This data describes a binding interaction between two proteins.

Sequence of the first protein:
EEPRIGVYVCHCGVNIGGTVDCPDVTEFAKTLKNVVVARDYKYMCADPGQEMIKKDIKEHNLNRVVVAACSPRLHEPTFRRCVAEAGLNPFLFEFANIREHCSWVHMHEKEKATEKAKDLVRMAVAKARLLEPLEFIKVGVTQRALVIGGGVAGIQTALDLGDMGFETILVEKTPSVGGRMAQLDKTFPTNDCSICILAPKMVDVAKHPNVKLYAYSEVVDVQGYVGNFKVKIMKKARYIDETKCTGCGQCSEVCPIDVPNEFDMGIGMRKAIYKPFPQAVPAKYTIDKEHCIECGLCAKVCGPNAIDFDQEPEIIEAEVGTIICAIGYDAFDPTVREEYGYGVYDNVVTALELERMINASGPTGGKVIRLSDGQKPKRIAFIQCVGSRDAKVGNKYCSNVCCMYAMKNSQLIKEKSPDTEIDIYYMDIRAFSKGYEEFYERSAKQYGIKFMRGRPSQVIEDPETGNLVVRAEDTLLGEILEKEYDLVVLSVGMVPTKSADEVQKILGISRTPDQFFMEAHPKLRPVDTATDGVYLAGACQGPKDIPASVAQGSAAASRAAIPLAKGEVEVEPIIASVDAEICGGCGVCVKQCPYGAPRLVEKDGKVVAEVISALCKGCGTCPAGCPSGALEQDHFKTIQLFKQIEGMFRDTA

Interface contacts:
Residue E582 in the first protein is in contact with residue K174 in the second protein (closest heavy-atom distance 3.2 Å).
Residue G585 in the first protein contacts residue C177 in the second protein (closest heavy-atom distance 3.6 Å).
Residue Q593 in the first protein is in contact with residue D259 in the second protein (closest heavy-atom distance 3.9 Å).
Residue G630 in the first protein contacts residue V245 in the second protein (closest heavy-atom distance 3.7 Å).
Residue S629 in the first protein interacts with residue T242 in the second protein (closest heavy-atom distance 2.7 Å).
Residue E582 in the first protein is in contact with residue K173 in the second protein (closest heavy-atom distance 3.4 Å).
Residue C587 in the first protein contacts residue V189 in the second protein (closest heavy-atom distance 3.1 Å).
Residue I583 in the first protein is in contact with residue N175 in the second protein (closest heavy-atom distance 3.5 Å).
Residue I583 in the first protein interacts with residue K173 in the second protein (closest heavy-atom distance 3.7 Å).
Residue G626 in the first protein contacts residue A255 in the second protein (closest heavy-atom distance 3.3 Å).
Residue Q593 in the first protein is in contact with residue I262 in the second protein (closest heavy-atom distance 4.2 Å).
Residue K592 in the first protein contacts residue V189 in the second protein (closest heavy-atom distance 3.6 Å).
Residue C587 in the first protein interacts with residue C177 in the second protein (closest heavy-atom distance 3.4 Å).
Residue G586 in the first protein interacts with residue K184 in the second protein (closest heavy-atom distance 3.9 Å).
Residue I583 in the first protein is in contact with residue A244 in the second protein (closest heavy-atom distance 4.1 Å).
Residue V589 in the first protein contacts residue D259 in the second protein (closest heavy-atom distance 2.8 Å).
Residue G626 in the first protein contacts residue S258 in the second protein (closest heavy-atom distance 3.9 Å).
Residue G586 in the first protein interacts with residue C177 in the second protein (closest heavy-atom distance 4.2 Å).
Residue L601 in the first protein contacts residue S185 in the second protein (closest heavy-atom distance 3.6 Å).
Residue Q593 in the first protein interacts with residue S258 in the second protein (closest heavy-atom distance 3.4 Å).
Residue G626 in the first protein contacts residue S254 in the second protein (closest heavy-atom distance 3.5 Å).
Residue V589 in the first protein is in contact with residue A255 in the second protein (closest heavy-atom distance 3.9 Å).
Residue P628 in the first protein is in contact with residue A219 in the second protein (closest heavy-atom distance 3.6 Å).
Residue P628 in the first protein interacts with residue I218 in the second protein (closest heavy-atom distance 3.5 Å).
Residue P624 in the first protein is in contact with residue K251 in the second protein (closest heavy-atom distance 2.9 Å).
Residue C587 in the first protein is in contact with residue K184 in the second protein (closest heavy-atom distance 3.0 Å).
Residue S629 in the first protein contacts residue I218 in the second protein (closest heavy-atom distance 4.0 Å).
Residue K592 in the first protein contacts residue G188 in the second protein (closest heavy-atom distance 3.8 Å).
Residue G585 in the first protein contacts residue K174 in the second protein (closest heavy-atom distance 4.1 Å).
Residue P628 in the first protein is in contact with residue A255 in the second protein (closest heavy-atom distance 3.9 Å).
Residue I583 in the first protein interacts with residue K174 in the second protein (closest heavy-atom distance 3.2 Å).
Residue C584 in the first protein is in contact with residue N175 in the second protein (closest heavy-atom distance 3.9 Å).
Residue G588 in the first protein contacts residue G188 in the second protein (closest heavy-atom distance 3.6 Å).
Residue V591 in the first protein interacts with residue E187 in the second protein (closest heavy-atom distance 3.2 Å).
Residue S629 in the first protein is in contact with residue V245 in the second protein (closest heavy-atom distance 3.5 Å).
Residue F643 in the first protein contacts residue V246 in the second protein (closest heavy-atom distance 4.2 Å).
Residue C584 in the first protein interacts with residue K174 in the second protein (closest heavy-atom distance 2.9 Å).
Residue G585 in the first protein interacts with residue E178 in the second protein (closest heavy-atom distance 3.1 Å).
Residue C587 in the first protein is in contact with residue N175 in the second protein (closest heavy-atom distance 3.7 Å).
Residue S629 in the first protein contacts residue N175 in the second protein (closest heavy-atom distance 3.8 Å).
Residue K592 in the first protein contacts residue E187 in the second protein (closest heavy-atom distance 3.2 Å).
Residue S629 in the first protein interacts with residue A244 in the second protein (closest heavy-atom distance 3.6 Å).
Residue K592 in the first protein contacts residue A190 in the second protein (closest heavy-atom distance 3.8 Å).
Residue K607 in the first protein contacts residue E178 in the second protein (closest heavy-atom distance 3.5 Å).
Residue V591 in the first protein is in contact with residue G188 in the second protein (closest heavy-atom distance 4.0 Å).
Residue K592 in the first protein contacts residue I262 in the second protein (closest heavy-atom distance 3.5 Å).
Residue K592 in the first protein is in contact with residue D263 in the second protein (closest heavy-atom distance 3.1 Å).
Residue G588 in the first protein interacts with residue V189 in the second protein (closest heavy-atom distance 3.0 Å).
Residue P628 in the first protein contacts residue V245 in the second protein (closest heavy-atom distance 3.6 Å).
Residue A625 in the first protein interacts with residue S254 in the second protein (closest heavy-atom distance 2.6 Å).
Residue C627 in the first protein is in contact with residue K251 in the second protein (closest heavy-atom distance 2.9 Å).
Residue G585 in the first protein interacts with residue N175 in the second protein (closest heavy-atom distance 2.7 Å).
Residue F643 in the first protein is in contact with residue F293 in the second protein (closest heavy-atom distance 3.5 Å).
Residue A581 in the first protein contacts residue K174 in the second protein (closest heavy-atom distance 3.1 Å).
Residue V589 in the first protein interacts with residue I218 in the second protein (closest heavy-atom distance 4.1 Å).
Residue L601 in the first protein interacts with residue E186 in the second protein (closest heavy-atom distance 4.0 Å).
Residue A625 in the first protein is in contact with residue K251 in the second protein (closest heavy-atom distance 3.1 Å).
Residue P628 in the first protein interacts with residue K251 in the second protein (closest heavy-atom distance 4.0 Å).
Residue C587 in the first protein is in contact with residue I218 in the second protein (closest heavy-atom distance 3.6 Å).
Residue G630 in the first protein is in contact with residue A244 in the second protein (closest heavy-atom distance 3.9 Å).

Sequence of the second protein:
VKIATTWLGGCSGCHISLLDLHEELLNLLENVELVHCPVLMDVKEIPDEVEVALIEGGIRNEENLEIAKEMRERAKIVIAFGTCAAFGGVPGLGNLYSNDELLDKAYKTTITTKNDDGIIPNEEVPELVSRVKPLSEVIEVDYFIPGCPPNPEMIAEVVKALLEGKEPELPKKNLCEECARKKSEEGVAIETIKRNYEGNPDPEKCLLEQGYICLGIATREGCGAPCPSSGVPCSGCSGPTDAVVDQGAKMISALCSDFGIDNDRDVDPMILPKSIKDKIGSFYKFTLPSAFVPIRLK